Residue-level contacts at the interface:
Residue Y711 in the first protein interacts with residue R246 in the second protein (closest heavy-atom distance 3.2 Å).
Residue L1121 in the first protein is in contact with residue R177 in the second protein (closest heavy-atom distance 3.3 Å).
Residue R730 in the first protein contacts residue L156 in the second protein (closest heavy-atom distance 3.4 Å).
Residue R895 in the first protein is in contact with residue D124 in the second protein (closest heavy-atom distance 3.2 Å).
Residue S1144 in the first protein contacts residue S84 in the second protein (closest heavy-atom distance 3.8 Å).
Residue F685 in the first protein is in contact with residue D242 in the second protein (closest heavy-atom distance 4.0 Å).
Residue N916 in the first protein interacts with residue D124 in the second protein (closest heavy-atom distance 3.7 Å).
Residue R847 in the first protein is in contact with residue T125 in the second protein (closest heavy-atom distance 4.0 Å).
Residue K1122 in the first protein contacts residue R177 in the second protein (closest heavy-atom distance 3.0 Å).
Residue L1121 in the first protein interacts with residue N183 in the second protein (closest heavy-atom distance 4.0 Å).
Residue T890 in the first protein contacts residue Y126 in the second protein (closest heavy-atom distance 3.3 Å).
Residue S1123 in the first protein is in contact with residue R177 in the second protein (closest heavy-atom distance 3.7 Å).
Residue I1184 in the first protein is in contact with residue N183 in the second protein (closest heavy-atom distance 3.7 Å).
Residue H958 in the first protein is in contact with residue L122 in the second protein (closest heavy-atom distance 3.4 Å).
Residue I750 in the first protein interacts with residue L156 in the second protein (closest heavy-atom distance 3.8 Å).
Residue N639 in the first protein is in contact with residue M238 in the second protein (closest heavy-atom distance 4.1 Å).
Residue S1183 in the first protein is in contact with residue S187 in the second protein (closest heavy-atom distance 3.5 Å).
Residue S1183 in the first protein contacts residue S186 in the second protein (closest heavy-atom distance 3.8 Å).
Residue T890 in the first protein contacts residue K113 in the second protein (closest heavy-atom distance 4.1 Å).
Residue S1183 in the first protein is in contact with residue N183 in the second protein (closest heavy-atom distance 3.1 Å).
Residue L891 in the first protein interacts with residue Y126 in the second protein (closest heavy-atom distance 3.9 Å).
Residue N916 in the first protein interacts with residue H123 in the second protein (closest heavy-atom distance 3.9 Å).
Residue Y1145 in the first protein contacts residue R82 in the second protein (closest heavy-atom distance 4.0 Å).
Residue Y869 in the first protein is in contact with residue T125 in the second protein (closest heavy-atom distance 3.2 Å).
Residue K728 in the first protein interacts with residue D154 in the second protein (closest heavy-atom distance 3.9 Å).
Residue S1118 in the first protein interacts with residue G178 in the second protein (closest heavy-atom distance 2.8 Å).
Residue E1116 in the first protein interacts with residue D182 in the second protein (closest heavy-atom distance 3.8 Å).
Residue Q1147 in the first protein contacts residue T136 in the second protein (closest heavy-atom distance 3.6 Å).
Residue S1123 in the first protein contacts residue Y179 in the second protein (closest heavy-atom distance 3.0 Å).
Residue T914 in the first protein interacts with residue F116 in the second protein (closest heavy-atom distance 3.5 Å).
Residue K662 in the first protein is in contact with residue D242 in the second protein (closest heavy-atom distance 3.9 Å).
Residue Y869 in the first protein contacts residue Y126 in the second protein (closest heavy-atom distance 3.4 Å).
Residue H913 in the first protein is in contact with residue E117 in the second protein (closest heavy-atom distance 3.2 Å).
Residue N1181 in the first protein interacts with residue D140 in the second protein (closest heavy-atom distance 2.9 Å).
Residue D1120 in the first protein is in contact with residue R177 in the second protein (closest heavy-atom distance 2.8 Å).
Residue S710 in the first protein interacts with residue R246 in the second protein (closest heavy-atom distance 3.5 Å).
Residue N1181 in the first protein contacts residue S139 in the second protein (closest heavy-atom distance 3.7 Å).
Residue Y869 in the first protein contacts residue D124 in the second protein (closest heavy-atom distance 4.0 Å).
Residue D1120 in the first protein contacts residue G178 in the second protein (closest heavy-atom distance 3.6 Å).
Residue Y935 in the first protein is in contact with residue F116 in the second protein (closest heavy-atom distance 3.9 Å).
Residue R937 in the first protein is in contact with residue D124 in the second protein (closest heavy-atom distance 3.7 Å).
Residue W818 in the first protein contacts residue D105 in the second protein (closest heavy-atom distance 4.0 Å).
Residue T1149 in the first protein contacts residue R177 in the second protein (closest heavy-atom distance 3.1 Å).
Residue N731 in the first protein is in contact with residue D244 in the second protein (closest heavy-atom distance 3.9 Å).
Residue D752 in the first protein contacts residue L156 in the second protein (closest heavy-atom distance 3.2 Å).
Residue L893 in the first protein contacts residue D124 in the second protein (closest heavy-atom distance 3.6 Å).
Residue S710 in the first protein interacts with residue D244 in the second protein (closest heavy-atom distance 3.7 Å).
Residue Y935 in the first protein is in contact with residue E117 in the second protein (closest heavy-atom distance 3.0 Å).
Residue R730 in the first protein interacts with residue P155 in the second protein (closest heavy-atom distance 3.4 Å).
Residue W818 in the first protein is in contact with residue K158 in the second protein (closest heavy-atom distance 3.8 Å).
Residue V867 in the first protein contacts residue Y126 in the second protein (closest heavy-atom distance 3.5 Å).
Residue T1149 in the first protein interacts with residue P121 in the second protein (closest heavy-atom distance 4.1 Å).
Residue S1118 in the first protein contacts residue T180 in the second protein (closest heavy-atom distance 3.6 Å).
Residue V1180 in the first protein is in contact with residue S139 in the second protein (closest heavy-atom distance 3.5 Å).
Residue R937 in the first protein contacts residue L122 in the second protein (closest heavy-atom distance 3.1 Å).
Residue L1121 in the first protein contacts residue G178 in the second protein (closest heavy-atom distance 3.6 Å).
Residue Q960 in the first protein is in contact with residue L122 in the second protein (closest heavy-atom distance 3.5 Å).
Residue S734 in the first protein interacts with residue R246 in the second protein (closest heavy-atom distance 3.5 Å).
Residue I1184 in the first protein contacts residue Y179 in the second protein (closest heavy-atom distance 3.5 Å).
Residue L1121 in the first protein contacts residue Y179 in the second protein (closest heavy-atom distance 4.0 Å).

Sequence of the second protein:
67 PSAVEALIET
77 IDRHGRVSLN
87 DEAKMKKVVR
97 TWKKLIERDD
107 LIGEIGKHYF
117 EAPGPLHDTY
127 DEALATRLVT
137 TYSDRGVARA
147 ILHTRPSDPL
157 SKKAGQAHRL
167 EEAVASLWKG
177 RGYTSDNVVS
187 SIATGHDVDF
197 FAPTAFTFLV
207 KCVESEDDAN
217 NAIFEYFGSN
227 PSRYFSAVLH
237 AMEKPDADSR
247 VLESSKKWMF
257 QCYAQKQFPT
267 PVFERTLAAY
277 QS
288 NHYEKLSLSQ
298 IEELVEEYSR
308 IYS

The following describes two proteins that form a bound complex.

Sequence of the first protein:
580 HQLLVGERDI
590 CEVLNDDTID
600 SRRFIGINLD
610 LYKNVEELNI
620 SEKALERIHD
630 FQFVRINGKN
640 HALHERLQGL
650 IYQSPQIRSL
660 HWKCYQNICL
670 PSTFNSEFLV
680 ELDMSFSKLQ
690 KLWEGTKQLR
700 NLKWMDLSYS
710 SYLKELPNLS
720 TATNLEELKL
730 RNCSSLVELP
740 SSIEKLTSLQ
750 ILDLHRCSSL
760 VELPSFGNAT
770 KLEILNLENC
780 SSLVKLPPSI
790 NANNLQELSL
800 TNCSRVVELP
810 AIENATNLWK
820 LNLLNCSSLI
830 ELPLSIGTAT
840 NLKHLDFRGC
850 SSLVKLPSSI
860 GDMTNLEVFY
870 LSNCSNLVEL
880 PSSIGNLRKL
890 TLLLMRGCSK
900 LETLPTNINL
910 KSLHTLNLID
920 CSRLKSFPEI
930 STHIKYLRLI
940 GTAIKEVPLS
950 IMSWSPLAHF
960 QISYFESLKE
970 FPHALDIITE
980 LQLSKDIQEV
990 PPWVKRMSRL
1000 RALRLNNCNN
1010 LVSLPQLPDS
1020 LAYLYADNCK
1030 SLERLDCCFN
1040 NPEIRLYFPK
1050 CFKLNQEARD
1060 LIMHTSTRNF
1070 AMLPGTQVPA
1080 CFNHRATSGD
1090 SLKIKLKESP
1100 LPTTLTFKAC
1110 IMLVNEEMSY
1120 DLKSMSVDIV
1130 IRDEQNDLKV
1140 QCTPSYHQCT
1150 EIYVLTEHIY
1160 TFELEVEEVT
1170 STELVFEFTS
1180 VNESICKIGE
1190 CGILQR